These two protein chains interact to form a complex.

Sequence of protein 2:
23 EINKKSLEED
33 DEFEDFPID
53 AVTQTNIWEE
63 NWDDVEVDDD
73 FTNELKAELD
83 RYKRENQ

Sequence of protein 1:
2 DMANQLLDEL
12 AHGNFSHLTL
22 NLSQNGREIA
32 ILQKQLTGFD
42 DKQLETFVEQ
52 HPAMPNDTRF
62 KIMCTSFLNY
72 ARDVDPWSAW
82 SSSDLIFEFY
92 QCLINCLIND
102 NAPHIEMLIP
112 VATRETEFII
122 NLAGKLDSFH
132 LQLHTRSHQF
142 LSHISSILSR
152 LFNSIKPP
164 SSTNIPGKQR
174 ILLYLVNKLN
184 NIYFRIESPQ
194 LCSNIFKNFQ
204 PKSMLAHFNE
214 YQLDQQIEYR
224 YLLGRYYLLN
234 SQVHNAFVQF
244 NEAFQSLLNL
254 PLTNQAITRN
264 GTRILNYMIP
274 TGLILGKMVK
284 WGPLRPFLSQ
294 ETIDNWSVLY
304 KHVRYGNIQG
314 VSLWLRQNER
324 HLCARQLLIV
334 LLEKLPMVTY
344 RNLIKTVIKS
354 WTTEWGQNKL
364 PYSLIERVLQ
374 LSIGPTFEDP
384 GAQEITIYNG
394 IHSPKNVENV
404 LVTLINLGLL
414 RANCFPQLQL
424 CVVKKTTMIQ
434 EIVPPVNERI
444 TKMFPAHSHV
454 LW

Contacts between the two chains:
Residue R370 in protein 1 is in contact with residue Y84 in protein 2 (closest heavy-atom distance 3.7 Å).
Residue K283 in protein 1 contacts residue N58 in protein 2 (closest heavy-atom distance 3.7 Å).
Residue E118 in protein 1 contacts residue D37 in protein 2 (closest heavy-atom distance 3.1 Å).
Residue G279 in protein 1 is in contact with residue W64 in protein 2 (closest heavy-atom distance 2.8 Å).
Residue R266 in protein 1 interacts with residue D32 in protein 2 (closest heavy-atom distance 2.7 Å).
Residue T349 in protein 1 is in contact with residue L77 in protein 2 (closest heavy-atom distance 3.7 Å).
Residue M281 in protein 1 is in contact with residue W64 in protein 2 (closest heavy-atom distance 3.7 Å).
Residue K283 in protein 1 is in contact with residue I59 in protein 2 (closest heavy-atom distance 2.8 Å).
Residue R370 in protein 1 interacts with residue E87 in protein 2 (closest heavy-atom distance 2.9 Å).
Residue A327 in protein 1 is in contact with residue E30 in protein 2 (closest heavy-atom distance 3.6 Å).
Residue N252 in protein 1 is in contact with residue V54 in protein 2 (closest heavy-atom distance 3.8 Å).
Residue V439 in protein 1 is in contact with residue W64 in protein 2 (closest heavy-atom distance 3.7 Å).
Residue N263 in protein 1 interacts with residue E36 in protein 2 (closest heavy-atom distance 3.0 Å).
Residue P364 in protein 1 contacts residue Y84 in protein 2 (closest heavy-atom distance 3.1 Å).
Residue N252 in protein 1 contacts residue T55 in protein 2 (closest heavy-atom distance 3.0 Å).
Residue Q215 in protein 1 is in contact with residue D41 in protein 2 (closest heavy-atom distance 3.4 Å).
Residue N184 in protein 1 contacts residue E34 in protein 2 (closest heavy-atom distance 3.6 Å).
Residue R188 in protein 1 is in contact with residue L29 in protein 2 (closest heavy-atom distance 3.2 Å).
Residue L367 in protein 1 contacts residue L81 in protein 2 (closest heavy-atom distance 3.7 Å).
Residue R266 in protein 1 interacts with residue D33 in protein 2 (closest heavy-atom distance 3.3 Å).
Residue E190 in protein 1 contacts residue K27 in protein 2 (closest heavy-atom distance 3.3 Å).
Residue Y308 in protein 1 contacts residue V69 in protein 2 (closest heavy-atom distance 3.1 Å).
Residue R266 in protein 1 interacts with residue E36 in protein 2 (closest heavy-atom distance 2.4 Å).
Residue Y224 in protein 1 contacts residue D33 in protein 2 (closest heavy-atom distance 3.1 Å).
Residue M271 in protein 1 is in contact with residue W60 in protein 2 (closest heavy-atom distance 3.6 Å).
Residue Q248 in protein 1 interacts with residue T55 in protein 2 (closest heavy-atom distance 3.3 Å).
Residue Y308 in protein 1 interacts with residue F73 in protein 2 (closest heavy-atom distance 3.3 Å).
Residue E221 in protein 1 interacts with residue F35 in protein 2 (closest heavy-atom distance 3.4 Å).
Residue S366 in protein 1 interacts with residue Y84 in protein 2 (closest heavy-atom distance 3.1 Å).
Residue Q218 in protein 1 interacts with residue F38 in protein 2 (closest heavy-atom distance 3.6 Å).
Residue E221 in protein 1 interacts with residue F38 in protein 2 (closest heavy-atom distance 2.4 Å).
Residue W358 in protein 1 is in contact with residue K85 in protein 2 (closest heavy-atom distance 3.7 Å).
Residue R323 in protein 1 contacts residue S28 in protein 2 (closest heavy-atom distance 3.7 Å).
Residue V282 in protein 1 is in contact with residue I59 in protein 2 (closest heavy-atom distance 3.3 Å).
Residue G309 in protein 1 interacts with residue F73 in protein 2 (closest heavy-atom distance 3.5 Å).
Residue R328 in protein 1 contacts residue D33 in protein 2 (closest heavy-atom distance 2.4 Å).
Residue R370 in protein 1 interacts with residue E80 in protein 2 (closest heavy-atom distance 2.7 Å).
Residue I267 in protein 1 interacts with residue F35 in protein 2 (closest heavy-atom distance 3.6 Å).
Residue F247 in protein 1 contacts residue I59 in protein 2 (closest heavy-atom distance 3.7 Å).
Residue Q215 in protein 1 is in contact with residue I40 in protein 2 (closest heavy-atom distance 2.8 Å).
Residue R188 in protein 1 interacts with residue E34 in protein 2 (closest heavy-atom distance 3.7 Å).
Residue R307 in protein 1 contacts residue W64 in protein 2 (closest heavy-atom distance 3.5 Å).
Residue Y270 in protein 1 contacts residue D33 in protein 2 (closest heavy-atom distance 2.9 Å).
Residue R344 in protein 1 contacts residue D65 in protein 2 (closest heavy-atom distance 2.7 Å).
Residue R266 in protein 1 interacts with residue E34 in protein 2 (closest heavy-atom distance 3.3 Å).
Residue N345 in protein 1 interacts with residue W64 in protein 2 (closest heavy-atom distance 3.6 Å).
Residue R266 in protein 1 interacts with residue F35 in protein 2 (closest heavy-atom distance 3.7 Å).
Residue M281 in protein 1 interacts with residue W60 in protein 2 (closest heavy-atom distance 3.0 Å).
Residue Y308 in protein 1 interacts with residue D71 in protein 2 (closest heavy-atom distance 2.8 Å).
Residue L367 in protein 1 interacts with residue Y84 in protein 2 (closest heavy-atom distance 3.2 Å).
Residue K348 in protein 1 is in contact with residue D65 in protein 2 (closest heavy-atom distance 2.5 Å).
Residue R262 in protein 1 interacts with residue E36 in protein 2 (closest heavy-atom distance 3.1 Å).
Residue N263 in protein 1 interacts with residue F35 in protein 2 (closest heavy-atom distance 3.4 Å).
Residue F240 in protein 1 contacts residue W60 in protein 2 (closest heavy-atom distance 3.5 Å).
Residue M281 in protein 1 interacts with residue E61 in protein 2 (closest heavy-atom distance 3.0 Å).
Residue Q248 in protein 1 contacts residue T57 in protein 2 (closest heavy-atom distance 2.6 Å).
Residue D217 in protein 1 interacts with residue I40 in protein 2 (closest heavy-atom distance 3.4 Å).
Residue D217 in protein 1 is in contact with residue F38 in protein 2 (closest heavy-atom distance 2.5 Å).
Residue R307 in protein 1 interacts with residue V69 in protein 2 (closest heavy-atom distance 3.2 Å).
Residue N244 in protein 1 interacts with residue W60 in protein 2 (closest heavy-atom distance 2.9 Å).